Sequence of protein 1:
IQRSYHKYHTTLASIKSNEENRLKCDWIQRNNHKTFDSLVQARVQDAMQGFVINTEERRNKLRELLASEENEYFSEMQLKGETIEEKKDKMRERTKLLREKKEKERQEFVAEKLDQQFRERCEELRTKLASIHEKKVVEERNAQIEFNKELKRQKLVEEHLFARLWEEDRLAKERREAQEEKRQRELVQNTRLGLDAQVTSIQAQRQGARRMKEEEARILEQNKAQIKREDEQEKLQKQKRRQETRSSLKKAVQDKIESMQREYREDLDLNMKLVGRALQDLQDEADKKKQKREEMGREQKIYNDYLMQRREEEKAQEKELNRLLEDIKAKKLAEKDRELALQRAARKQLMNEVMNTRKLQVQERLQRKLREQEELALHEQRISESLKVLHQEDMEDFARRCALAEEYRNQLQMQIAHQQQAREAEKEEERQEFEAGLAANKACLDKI

This data describes a binding interaction between two proteins.

Sequence of protein 2:
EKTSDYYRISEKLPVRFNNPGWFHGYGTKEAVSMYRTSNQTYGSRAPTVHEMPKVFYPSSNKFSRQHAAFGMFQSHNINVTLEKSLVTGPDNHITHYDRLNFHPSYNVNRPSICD

Interface contacts:
Residue Y345 in protein 1 is in contact with residue E103 in protein 2 (closest heavy-atom distance 2.8 Å).
Residue Y345 in protein 1 contacts residue Y59 in protein 2 (closest heavy-atom distance 4.8 Å).
Residue R349 in protein 1 is in contact with residue E103 in protein 2 (closest heavy-atom distance 5.0 Å).
Residue Y342 in protein 1 interacts with residue Y59 in protein 2 (closest heavy-atom distance 3.1 Å).
Residue I341 in protein 1 is in contact with residue Y58 in protein 2 (closest heavy-atom distance 3.3 Å).
Residue Y345 in protein 1 contacts residue T100 in protein 2 (closest heavy-atom distance 3.2 Å).
Residue L360 in protein 1 is in contact with residue V84 in protein 2 (closest heavy-atom distance 4.2 Å).
Residue I341 in protein 1 interacts with residue Y59 in protein 2 (closest heavy-atom distance 3.4 Å).
Residue E334 in protein 1 interacts with residue R60 in protein 2 (closest heavy-atom distance 3.9 Å).
Residue I341 in protein 1 interacts with residue H102 in protein 2 (closest heavy-atom distance 4.4 Å).
Residue L363 in protein 1 is in contact with residue S85 in protein 2 (closest heavy-atom distance 4.7 Å).
Residue Y345 in protein 1 contacts residue H102 in protein 2 (closest heavy-atom distance 3.2 Å).
Residue L363 in protein 1 interacts with residue V84 in protein 2 (closest heavy-atom distance 3.7 Å).
Residue R349 in protein 1 contacts residue R97 in protein 2 (closest heavy-atom distance 3.2 Å).
Residue Y345 in protein 1 contacts residue R97 in protein 2 (closest heavy-atom distance 3.2 Å).
Residue I367 in protein 1 interacts with residue M86 in protein 2 (closest heavy-atom distance 3.6 Å).
Residue Y342 in protein 1 contacts residue H102 in protein 2 (closest heavy-atom distance 4.8 Å).
Residue E338 in protein 1 is in contact with residue Y59 in protein 2 (closest heavy-atom distance 4.1 Å).
Residue E338 in protein 1 is in contact with residue K106 in protein 2 (closest heavy-atom distance 4.0 Å).
Residue E352 in protein 1 contacts residue R97 in protein 2 (closest heavy-atom distance 4.9 Å).
Residue E338 in protein 1 interacts with residue R60 in protein 2 (closest heavy-atom distance 3.9 Å).